These two protein chains interact to form a complex.

Interface contacts:
Residue P50 in chain B interacts with residue T156 in chain A (closest heavy-atom distance 3.2 Å).
Residue K217 in chain B is in contact with residue G41 in chain A (closest heavy-atom distance 3.6 Å).
Residue G167 in chain B is in contact with residue P50 in chain A (closest heavy-atom distance 3.9 Å).
Residue E212 in chain B is in contact with residue V44 in chain A (closest heavy-atom distance 3.6 Å).
Residue T22 in chain B contacts residue Q229 in chain A (closest heavy-atom distance 3.2 Å).
Residue I152 in chain B is in contact with residue P50 in chain A (closest heavy-atom distance 3.7 Å).
Residue Q165 in chain B is in contact with residue A52 in chain A (closest heavy-atom distance 3.9 Å).
Residue V213 in chain B contacts residue V44 in chain A (closest heavy-atom distance 4.0 Å).
Residue L19 in chain B contacts residue L18 in chain A (closest heavy-atom distance 4.0 Å).
Residue S26 in chain B is in contact with residue Q165 in chain A (closest heavy-atom distance 3.8 Å).
Residue A223 in chain B interacts with residue D45 in chain A (closest heavy-atom distance 3.8 Å).
Residue T156 in chain B is in contact with residue S47 in chain A (closest heavy-atom distance 3.5 Å).
Residue L46 in chain B interacts with residue L225 in chain A (closest heavy-atom distance 3.6 Å).
Residue D45 in chain B is in contact with residue S226 in chain A (closest heavy-atom distance 2.7 Å).
Residue K217 in chain B interacts with residue V38 in chain A (closest heavy-atom distance 3.8 Å).
Residue Q229 in chain B is in contact with residue T22 in chain A (closest heavy-atom distance 3.2 Å).
Residue S47 in chain B contacts residue T156 in chain A (closest heavy-atom distance 3.5 Å).
Residue D45 in chain B interacts with residue K217 in chain A (closest heavy-atom distance 3.1 Å).
Residue T51 in chain B is in contact with residue P166 in chain A (closest heavy-atom distance 4.0 Å).
Residue V213 in chain B is in contact with residue H48 in chain A (closest heavy-atom distance 3.7 Å).
Residue H48 in chain B contacts residue T156 in chain A (closest heavy-atom distance 2.9 Å).
Residue D45 in chain B interacts with residue A223 in chain A (closest heavy-atom distance 3.8 Å).
Residue P50 in chain B interacts with residue I152 in chain A (closest heavy-atom distance 3.7 Å).
Residue L225 in chain B interacts with residue D45 in chain A (closest heavy-atom distance 3.1 Å).
Residue P166 in chain B contacts residue P50 in chain A (closest heavy-atom distance 3.4 Å).
Residue H48 in chain B interacts with residue V213 in chain A (closest heavy-atom distance 3.7 Å).
Residue H48 in chain B interacts with residue E212 in chain A (closest heavy-atom distance 3.2 Å).
Residue A52 in chain B is in contact with residue Q165 in chain A (closest heavy-atom distance 3.9 Å).
Residue H48 in chain B is in contact with residue F157 in chain A (closest heavy-atom distance 3.8 Å).
Residue G41 in chain B contacts residue K217 in chain A (closest heavy-atom distance 3.6 Å).
Residue L18 in chain B interacts with residue L19 in chain A (closest heavy-atom distance 4.0 Å).
Residue R153 in chain B is in contact with residue H48 in chain A (closest heavy-atom distance 3.1 Å).
Residue H48 in chain B contacts residue I152 in chain A (closest heavy-atom distance 3.5 Å).
Residue L225 in chain B interacts with residue L46 in chain A (closest heavy-atom distance 3.6 Å).
Residue E212 in chain B contacts residue H48 in chain A (closest heavy-atom distance 3.2 Å).
Residue K217 in chain B interacts with residue D45 in chain A (closest heavy-atom distance 3.1 Å).
Residue A209 in chain B is in contact with residue H48 in chain A (closest heavy-atom distance 3.9 Å).
Residue A216 in chain B interacts with residue G41 in chain A (closest heavy-atom distance 3.5 Å).
Residue G41 in chain B interacts with residue A216 in chain A (closest heavy-atom distance 3.5 Å).
Residue P166 in chain B interacts with residue T51 in chain A (closest heavy-atom distance 4.0 Å).
Residue T224 in chain B interacts with residue D45 in chain A (closest heavy-atom distance 2.8 Å).
Residue T156 in chain B contacts residue I49 in chain A (closest heavy-atom distance 3.4 Å).
Residue D45 in chain B interacts with residue T224 in chain A (closest heavy-atom distance 2.8 Å).
Residue S226 in chain B contacts residue D45 in chain A (closest heavy-atom distance 2.7 Å).
Residue P50 in chain B interacts with residue P166 in chain A (closest heavy-atom distance 3.4 Å).
Residue Q14 in chain B interacts with residue L225 in chain A (closest heavy-atom distance 3.8 Å).
Residue H48 in chain B contacts residue R153 in chain A (closest heavy-atom distance 3.1 Å).
Residue V44 in chain B is in contact with residue E212 in chain A (closest heavy-atom distance 3.6 Å).
Residue H48 in chain B is in contact with residue A209 in chain A (closest heavy-atom distance 3.9 Å).
Residue V38 in chain B contacts residue K217 in chain A (closest heavy-atom distance 3.8 Å).
Residue Q165 in chain B interacts with residue S26 in chain A (closest heavy-atom distance 3.8 Å).
Residue P50 in chain B is in contact with residue G167 in chain A (closest heavy-atom distance 3.9 Å).
Residue D45 in chain B interacts with residue L225 in chain A (closest heavy-atom distance 3.1 Å).
Residue I152 in chain B contacts residue H48 in chain A (closest heavy-atom distance 3.5 Å).
Residue T156 in chain B contacts residue H48 in chain A (closest heavy-atom distance 2.9 Å).
Residue L225 in chain B is in contact with residue Q14 in chain A (closest heavy-atom distance 3.8 Å).
Residue T156 in chain B is in contact with residue P50 in chain A (closest heavy-atom distance 3.2 Å).
Residue I49 in chain B interacts with residue T156 in chain A (closest heavy-atom distance 3.4 Å).
Residue V44 in chain B is in contact with residue V213 in chain A (closest heavy-atom distance 4.0 Å).
Residue F157 in chain B contacts residue H48 in chain A (closest heavy-atom distance 3.8 Å).

Sequence of chain A:
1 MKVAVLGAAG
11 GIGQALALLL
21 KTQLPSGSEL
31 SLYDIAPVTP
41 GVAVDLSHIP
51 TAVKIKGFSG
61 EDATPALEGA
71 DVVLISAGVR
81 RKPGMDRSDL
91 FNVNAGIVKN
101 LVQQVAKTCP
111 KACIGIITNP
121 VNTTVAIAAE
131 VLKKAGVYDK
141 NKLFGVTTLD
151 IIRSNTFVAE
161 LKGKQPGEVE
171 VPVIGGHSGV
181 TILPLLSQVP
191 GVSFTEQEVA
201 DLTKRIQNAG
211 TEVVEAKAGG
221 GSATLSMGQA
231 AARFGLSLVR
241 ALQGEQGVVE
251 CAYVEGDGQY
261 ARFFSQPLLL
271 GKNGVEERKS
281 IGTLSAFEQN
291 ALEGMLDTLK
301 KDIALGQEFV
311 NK

Sequence of chain B:
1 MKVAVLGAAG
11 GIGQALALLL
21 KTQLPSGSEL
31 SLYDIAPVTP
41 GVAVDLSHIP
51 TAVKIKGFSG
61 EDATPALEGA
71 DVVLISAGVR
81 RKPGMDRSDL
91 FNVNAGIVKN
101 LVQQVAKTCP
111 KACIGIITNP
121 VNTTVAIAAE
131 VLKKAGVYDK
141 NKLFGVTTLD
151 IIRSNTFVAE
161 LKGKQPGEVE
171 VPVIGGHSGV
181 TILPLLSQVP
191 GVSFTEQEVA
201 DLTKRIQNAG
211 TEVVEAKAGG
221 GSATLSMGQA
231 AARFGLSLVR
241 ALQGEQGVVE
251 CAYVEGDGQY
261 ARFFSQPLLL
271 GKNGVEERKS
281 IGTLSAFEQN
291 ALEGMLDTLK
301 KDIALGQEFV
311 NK